The following describes two proteins that form a bound complex.

Sequence of the first protein:
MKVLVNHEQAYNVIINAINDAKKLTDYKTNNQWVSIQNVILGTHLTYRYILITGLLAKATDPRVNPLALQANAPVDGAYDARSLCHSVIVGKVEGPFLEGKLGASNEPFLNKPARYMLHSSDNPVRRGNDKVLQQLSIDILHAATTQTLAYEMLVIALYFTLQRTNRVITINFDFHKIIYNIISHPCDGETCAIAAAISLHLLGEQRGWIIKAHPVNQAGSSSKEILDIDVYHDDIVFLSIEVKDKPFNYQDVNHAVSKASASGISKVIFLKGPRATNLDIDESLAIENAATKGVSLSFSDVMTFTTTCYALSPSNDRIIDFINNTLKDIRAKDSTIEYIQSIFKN

Sequence of the second protein:
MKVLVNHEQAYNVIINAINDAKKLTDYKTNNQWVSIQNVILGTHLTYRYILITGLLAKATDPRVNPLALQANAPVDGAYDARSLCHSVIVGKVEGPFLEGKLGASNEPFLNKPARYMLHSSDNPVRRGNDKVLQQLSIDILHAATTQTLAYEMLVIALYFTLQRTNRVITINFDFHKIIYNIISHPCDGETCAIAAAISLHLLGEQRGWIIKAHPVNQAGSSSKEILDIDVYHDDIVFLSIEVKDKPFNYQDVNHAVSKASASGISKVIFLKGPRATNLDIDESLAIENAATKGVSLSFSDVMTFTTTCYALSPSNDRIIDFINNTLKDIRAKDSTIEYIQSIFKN

Interface contacts:
Residue P317 in the first protein interacts with residue R210 in the second protein (closest heavy-atom distance 4.5 Å).
Residue L315 in the first protein is in contact with residue I272 in the second protein (closest heavy-atom distance 4.9 Å).
Residue I272 in the first protein is in contact with residue A314 in the second protein (closest heavy-atom distance 3.5 Å).
Residue I272 in the first protein interacts with residue L315 in the second protein (closest heavy-atom distance 4.9 Å).
Residue Y183 in the first protein contacts residue S299 in the second protein (closest heavy-atom distance 3.8 Å).
Residue Y313 in the first protein interacts with residue S299 in the second protein (closest heavy-atom distance 3.6 Å).
Residue T311 in the first protein contacts residue S303 in the second protein (closest heavy-atom distance 4.2 Å).
Residue C312 in the first protein interacts with residue L315 in the second protein (closest heavy-atom distance 4.1 Å).
Residue T311 in the first protein interacts with residue F308 in the second protein (closest heavy-atom distance 3.9 Å).
Residue L315 in the first protein is in contact with residue W212 in the second protein (closest heavy-atom distance 3.7 Å).
Residue S301 in the first protein interacts with residue A314 in the second protein (closest heavy-atom distance 4.7 Å).
Residue A314 in the first protein contacts residue L242 in the second protein (closest heavy-atom distance 4.2 Å).
Residue T307 in the first protein is in contact with residue S303 in the second protein (closest heavy-atom distance 3.3 Å).
Residue L315 in the first protein interacts with residue L315 in the second protein (closest heavy-atom distance 4.9 Å).
Residue L203 in the first protein contacts residue L315 in the second protein (closest heavy-atom distance 4.1 Å).
Residue S303 in the first protein interacts with residue T311 in the second protein (closest heavy-atom distance 4.2 Å).
Residue L242 in the first protein is in contact with residue L315 in the second protein (closest heavy-atom distance 3.7 Å).
Residue L315 in the first protein interacts with residue F308 in the second protein (closest heavy-atom distance 4.6 Å).
Residue A314 in the first protein contacts residue F241 in the second protein (closest heavy-atom distance 4.5 Å).
Residue S301 in the first protein interacts with residue T310 in the second protein (closest heavy-atom distance 3.8 Å).
Residue F241 in the first protein is in contact with residue L315 in the second protein (closest heavy-atom distance 4.9 Å).
Residue L242 in the first protein interacts with residue A314 in the second protein (closest heavy-atom distance 4.2 Å).
Residue S299 in the first protein interacts with residue Y183 in the second protein (closest heavy-atom distance 3.8 Å).
Residue T307 in the first protein is in contact with residue T307 in the second protein (closest heavy-atom distance 4.1 Å).
Residue A314 in the first protein contacts residue S301 in the second protein (closest heavy-atom distance 4.7 Å).
Residue K270 in the first protein interacts with residue S316 in the second protein (closest heavy-atom distance 3.6 Å).
Residue I290 in the first protein contacts residue Y183 in the second protein (closest heavy-atom distance 3.5 Å).
Residue K270 in the first protein is in contact with residue Y313 in the second protein (closest heavy-atom distance 3.0 Å).
Residue L300 in the first protein contacts residue Y183 in the second protein (closest heavy-atom distance 4.4 Å).
Residue A314 in the first protein interacts with residue I272 in the second protein (closest heavy-atom distance 3.5 Å).
Residue S303 in the first protein interacts with residue T307 in the second protein (closest heavy-atom distance 3.3 Å).
Residue L315 in the first protein interacts with residue L203 in the second protein (closest heavy-atom distance 4.1 Å).
Residue L315 in the first protein contacts residue C312 in the second protein (closest heavy-atom distance 4.1 Å).
Residue L315 in the first protein is in contact with residue L242 in the second protein (closest heavy-atom distance 3.7 Å).
Residue F241 in the first protein interacts with residue A314 in the second protein (closest heavy-atom distance 4.5 Å).
Residue L315 in the first protein is in contact with residue F241 in the second protein (closest heavy-atom distance 4.9 Å).
Residue R210 in the first protein contacts residue P317 in the second protein (closest heavy-atom distance 4.5 Å).
Residue L206 in the first protein interacts with residue L315 in the second protein (closest heavy-atom distance 3.7 Å).
Residue F302 in the first protein contacts residue T307 in the second protein (closest heavy-atom distance 4.1 Å).
Residue T311 in the first protein contacts residue S301 in the second protein (closest heavy-atom distance 4.9 Å).
Residue S299 in the first protein contacts residue Y313 in the second protein (closest heavy-atom distance 3.6 Å).
Residue L315 in the first protein is in contact with residue L206 in the second protein (closest heavy-atom distance 3.7 Å).
Residue A314 in the first protein interacts with residue K270 in the second protein (closest heavy-atom distance 3.8 Å).
Residue T310 in the first protein is in contact with residue S301 in the second protein (closest heavy-atom distance 3.8 Å).
Residue W212 in the first protein contacts residue L315 in the second protein (closest heavy-atom distance 3.7 Å).
Residue T311 in the first protein contacts residue T311 in the second protein (closest heavy-atom distance 4.4 Å).
Residue F308 in the first protein is in contact with residue L315 in the second protein (closest heavy-atom distance 4.6 Å).
Residue F302 in the first protein interacts with residue T310 in the second protein (closest heavy-atom distance 4.7 Å).
Residue T310 in the first protein interacts with residue F302 in the second protein (closest heavy-atom distance 4.7 Å).
Residue K270 in the first protein is in contact with residue A314 in the second protein (closest heavy-atom distance 3.8 Å).
Residue T311 in the first protein interacts with residue I272 in the second protein (closest heavy-atom distance 4.7 Å).
Residue Y313 in the first protein is in contact with residue K270 in the second protein (closest heavy-atom distance 3.0 Å).
Residue S301 in the first protein contacts residue T311 in the second protein (closest heavy-atom distance 4.9 Å).
Residue I272 in the first protein interacts with residue T311 in the second protein (closest heavy-atom distance 4.7 Å).
Residue F308 in the first protein is in contact with residue T311 in the second protein (closest heavy-atom distance 3.9 Å).
Residue S316 in the first protein is in contact with residue K270 in the second protein (closest heavy-atom distance 3.6 Å).
Residue Y183 in the first protein contacts residue L300 in the second protein (closest heavy-atom distance 4.4 Å).
Residue T307 in the first protein contacts residue F302 in the second protein (closest heavy-atom distance 4.1 Å).
Residue Y183 in the first protein interacts with residue I290 in the second protein (closest heavy-atom distance 3.5 Å).
Residue R210 in the first protein is in contact with residue R210 in the second protein (closest heavy-atom distance 3.4 Å).